Sequence of protein 1:
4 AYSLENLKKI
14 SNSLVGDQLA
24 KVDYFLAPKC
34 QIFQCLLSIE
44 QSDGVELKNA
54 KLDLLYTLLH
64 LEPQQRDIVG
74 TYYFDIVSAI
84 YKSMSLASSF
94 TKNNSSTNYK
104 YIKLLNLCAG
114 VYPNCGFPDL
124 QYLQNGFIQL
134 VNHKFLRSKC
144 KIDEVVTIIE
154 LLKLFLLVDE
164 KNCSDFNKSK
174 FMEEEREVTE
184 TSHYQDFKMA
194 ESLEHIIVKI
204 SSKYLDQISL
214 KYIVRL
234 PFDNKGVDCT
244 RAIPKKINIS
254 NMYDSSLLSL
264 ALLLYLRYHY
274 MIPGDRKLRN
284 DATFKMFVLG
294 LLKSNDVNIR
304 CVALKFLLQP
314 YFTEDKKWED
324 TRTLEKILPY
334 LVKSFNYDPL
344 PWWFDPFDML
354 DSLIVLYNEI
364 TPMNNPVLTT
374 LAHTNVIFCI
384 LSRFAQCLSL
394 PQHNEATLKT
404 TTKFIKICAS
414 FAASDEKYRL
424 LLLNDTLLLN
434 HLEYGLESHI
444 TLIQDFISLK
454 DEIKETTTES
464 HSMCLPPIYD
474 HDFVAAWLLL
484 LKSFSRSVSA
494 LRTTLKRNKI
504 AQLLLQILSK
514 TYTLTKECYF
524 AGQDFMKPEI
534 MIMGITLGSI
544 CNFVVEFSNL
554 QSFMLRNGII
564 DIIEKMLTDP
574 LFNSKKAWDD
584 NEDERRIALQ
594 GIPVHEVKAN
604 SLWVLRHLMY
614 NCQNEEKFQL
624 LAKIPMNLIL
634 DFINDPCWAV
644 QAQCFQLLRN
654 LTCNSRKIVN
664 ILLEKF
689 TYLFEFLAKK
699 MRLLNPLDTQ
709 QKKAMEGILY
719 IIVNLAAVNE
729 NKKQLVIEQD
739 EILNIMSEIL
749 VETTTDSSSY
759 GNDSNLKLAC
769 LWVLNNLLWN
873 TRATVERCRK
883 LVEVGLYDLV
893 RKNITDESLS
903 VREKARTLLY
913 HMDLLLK

Contacts between the two chains:
Residue C382 in protein 1 interacts with residue N340 in protein 2 (closest heavy-atom distance 3.6 Å).
Residue D428 in protein 1 interacts with residue H346 in protein 2 (closest heavy-atom distance 3.4 Å).
Residue W345 in protein 1 contacts residue L390 in protein 2 (closest heavy-atom distance 3.5 Å).
Residue D341 in protein 1 interacts with residue V330 in protein 2 (closest heavy-atom distance 3.0 Å).
Residue C382 in protein 1 contacts residue N337 in protein 2 (closest heavy-atom distance 3.4 Å).
Residue K106 in protein 1 contacts residue E160 in protein 2 (closest heavy-atom distance 3.5 Å).
Residue H396 in protein 1 interacts with residue M357 in protein 2 (closest heavy-atom distance 3.6 Å).
Residue V18 in protein 1 is in contact with residue L159 in protein 2 (closest heavy-atom distance 3.5 Å).
Residue L160 in protein 1 contacts residue F387 in protein 2 (closest heavy-atom distance 3.4 Å).
Residue K24 in protein 1 contacts residue E163 in protein 2 (closest heavy-atom distance 2.9 Å).
Residue H396 in protein 1 interacts with residue I353 in protein 2 (closest heavy-atom distance 3.5 Å).
Residue K406 in protein 1 contacts residue Y395 in protein 2 (closest heavy-atom distance 3.2 Å).
Residue N117 in protein 1 is in contact with residue Q373 in protein 2 (closest heavy-atom distance 3.4 Å).
Residue C467 in protein 1 is in contact with residue W370 in protein 2 (closest heavy-atom distance 3.6 Å).
Residue H434 in protein 1 contacts residue S349 in protein 2 (closest heavy-atom distance 3.0 Å).
Residue D341 in protein 1 interacts with residue N397 in protein 2 (closest heavy-atom distance 2.7 Å).
Residue D348 in protein 1 contacts residue Y395 in protein 2 (closest heavy-atom distance 2.7 Å).
Residue F338 in protein 1 contacts residue W396 in protein 2 (closest heavy-atom distance 2.8 Å).
Residue L160 in protein 1 contacts residue H388 in protein 2 (closest heavy-atom distance 3.1 Å).
Residue K164 in protein 1 interacts with residue T386 in protein 2 (closest heavy-atom distance 2.6 Å).
Residue L393 in protein 1 contacts residue K356 in protein 2 (closest heavy-atom distance 3.2 Å).
Residue S392 in protein 1 is in contact with residue S348 in protein 2 (closest heavy-atom distance 3.1 Å).
Residue S253 in protein 1 interacts with residue Q303 in protein 2 (closest heavy-atom distance 3.4 Å).
Residue N378 in protein 1 interacts with residue T342 in protein 2 (closest heavy-atom distance 3.5 Å).
Residue N339 in protein 1 is in contact with residue L335 in protein 2 (closest heavy-atom distance 3.2 Å).
Residue P116 in protein 1 interacts with residue F387 in protein 2 (closest heavy-atom distance 3.2 Å).
Residue K402 in protein 1 contacts residue N392 in protein 2 (closest heavy-atom distance 3.1 Å).
Residue S392 in protein 1 is in contact with residue I347 in protein 2 (closest heavy-atom distance 3.6 Å).
Residue F120 in protein 1 is in contact with residue T385 in protein 2 (closest heavy-atom distance 3.2 Å).
Residue N339 in protein 1 interacts with residue N332 in protein 2 (closest heavy-atom distance 3.0 Å).
Residue C467 in protein 1 is in contact with residue N372 in protein 2 (closest heavy-atom distance 3.4 Å).
Residue D78 in protein 1 interacts with residue R374 in protein 2 (closest heavy-atom distance 2.5 Å).
Residue Y115 in protein 1 interacts with residue L371 in protein 2 (closest heavy-atom distance 3.6 Å).
Residue D162 in protein 1 interacts with residue H388 in protein 2 (closest heavy-atom distance 3.5 Å).
Residue G19 in protein 1 interacts with residue K237 in protein 2 (closest heavy-atom distance 3.5 Å).
Residue F77 in protein 1 interacts with residue L371 in protein 2 (closest heavy-atom distance 3.5 Å).
Residue L391 in protein 1 interacts with residue I353 in protein 2 (closest heavy-atom distance 3.6 Å).
Residue E398 in protein 1 is in contact with residue N392 in protein 2 (closest heavy-atom distance 3.6 Å).
Residue A399 in protein 1 interacts with residue T399 in protein 2 (closest heavy-atom distance 3.5 Å).
Residue C118 in protein 1 is in contact with residue T385 in protein 2 (closest heavy-atom distance 3.5 Å).
Residue P394 in protein 1 is in contact with residue K356 in protein 2 (closest heavy-atom distance 3.5 Å).
Residue Y340 in protein 1 interacts with residue Y331 in protein 2 (closest heavy-atom distance 3.6 Å).
Residue N339 in protein 1 interacts with residue Y331 in protein 2 (closest heavy-atom distance 3.5 Å).
Residue N15 in protein 1 is in contact with residue N154 in protein 2 (closest heavy-atom distance 3.2 Å).
Residue A388 in protein 1 interacts with residue T345 in protein 2 (closest heavy-atom distance 3.3 Å).
Residue L430 in protein 1 interacts with residue I347 in protein 2 (closest heavy-atom distance 3.5 Å).
Residue Y115 in protein 1 contacts residue N372 in protein 2 (closest heavy-atom distance 2.6 Å).
Residue T403 in protein 1 is in contact with residue Y395 in protein 2 (closest heavy-atom distance 3.4 Å).
Residue N339 in protein 1 contacts residue V336 in protein 2 (closest heavy-atom distance 3.1 Å).
Residue H63 in protein 1 contacts residue E163 in protein 2 (closest heavy-atom distance 3.6 Å).
Residue H396 in protein 1 contacts residue K356 in protein 2 (closest heavy-atom distance 3.1 Å).
Residue S385 in protein 1 is in contact with residue T345 in protein 2 (closest heavy-atom distance 3.3 Å).
Residue Y115 in protein 1 contacts residue R374 in protein 2 (closest heavy-atom distance 3.5 Å).
Residue S385 in protein 1 contacts residue K343 in protein 2 (closest heavy-atom distance 3.4 Å).
Residue H464 in protein 1 is in contact with residue N372 in protein 2 (closest heavy-atom distance 3.3 Å).
Residue C382 in protein 1 interacts with residue L335 in protein 2 (closest heavy-atom distance 3.5 Å).
Residue D162 in protein 1 is in contact with residue T386 in protein 2 (closest heavy-atom distance 3.0 Å).
Residue T403 in protein 1 is in contact with residue T399 in protein 2 (closest heavy-atom distance 3.1 Å).
Residue M255 in protein 1 is in contact with residue Q303 in protein 2 (closest heavy-atom distance 3.4 Å).
Residue S253 in protein 1 is in contact with residue N318 in protein 2 (closest heavy-atom distance 3.2 Å).

Sequence of protein 2:
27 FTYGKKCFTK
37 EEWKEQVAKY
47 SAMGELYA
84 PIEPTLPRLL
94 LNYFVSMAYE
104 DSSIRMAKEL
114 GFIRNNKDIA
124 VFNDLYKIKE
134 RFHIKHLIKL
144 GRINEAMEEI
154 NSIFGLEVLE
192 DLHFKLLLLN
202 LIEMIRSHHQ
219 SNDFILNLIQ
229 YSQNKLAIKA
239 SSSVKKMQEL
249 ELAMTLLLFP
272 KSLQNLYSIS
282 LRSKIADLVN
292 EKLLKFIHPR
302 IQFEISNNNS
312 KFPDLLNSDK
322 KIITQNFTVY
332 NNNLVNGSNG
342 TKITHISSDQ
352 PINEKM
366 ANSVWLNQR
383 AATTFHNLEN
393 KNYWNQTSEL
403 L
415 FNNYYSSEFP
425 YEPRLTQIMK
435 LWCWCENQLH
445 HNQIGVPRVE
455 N

This data describes a binding interaction between two proteins.